Contacts between the two chains:
Residue D70 in protein 1 is in contact with residue R3 in protein 2 (closest heavy-atom distance 4.5 Å).
Residue W167 in protein 1 contacts residue K1 in protein 2 (closest heavy-atom distance 3.2 Å).
Residue Q63 in protein 1 contacts residue K1 in protein 2 (closest heavy-atom distance 3.5 Å).
Residue Y159 in protein 1 is in contact with residue R3 in protein 2 (closest heavy-atom distance 3.7 Å).
Residue Y156 in protein 1 contacts residue A6 in protein 2 (closest heavy-atom distance 3.0 Å).
Residue F99 in protein 1 is in contact with residue Y2 in protein 2 (closest heavy-atom distance 3.6 Å).
Residue W73 in protein 1 is in contact with residue V9 in protein 2 (closest heavy-atom distance 3.4 Å).
Residue A24 in protein 1 is in contact with residue Y2 in protein 2 (closest heavy-atom distance 3.9 Å).
Residue Y171 in protein 1 interacts with residue K1 in protein 2 (closest heavy-atom distance 2.8 Å).
Residue Y59 in protein 1 is in contact with residue K1 in protein 2 (closest heavy-atom distance 3.9 Å).
Residue W73 in protein 1 interacts with residue S7 in protein 2 (closest heavy-atom distance 2.8 Å).
Residue D70 in protein 1 is in contact with residue Y2 in protein 2 (closest heavy-atom distance 2.5 Å).
Residue Y7 in protein 1 is in contact with residue Y2 in protein 2 (closest heavy-atom distance 3.5 Å).
Residue R97 in protein 1 is in contact with residue Y2 in protein 2 (closest heavy-atom distance 3.9 Å).
Residue D70 in protein 1 contacts residue Q4 in protein 2 (closest heavy-atom distance 3.3 Å).
Residue F116 in protein 1 is in contact with residue V5 in protein 2 (closest heavy-atom distance 3.8 Å).
Residue E163 in protein 1 interacts with residue K1 in protein 2 (closest heavy-atom distance 3.3 Å).
Residue Y159 in protein 1 contacts residue K1 in protein 2 (closest heavy-atom distance 2.7 Å).
Residue W147 in protein 1 is in contact with residue V5 in protein 2 (closest heavy-atom distance 4.2 Å).
Residue D152 in protein 1 is in contact with residue S7 in protein 2 (closest heavy-atom distance 3.0 Å).
Residue T143 in protein 1 interacts with residue V9 in protein 2 (closest heavy-atom distance 2.9 Å).
Residue Y156 in protein 1 is in contact with residue V5 in protein 2 (closest heavy-atom distance 3.3 Å).
Residue R97 in protein 1 is in contact with residue Q4 in protein 2 (closest heavy-atom distance 3.7 Å).
Residue Q63 in protein 1 contacts residue Y2 in protein 2 (closest heavy-atom distance 2.8 Å).
Residue Y156 in protein 1 contacts residue Q4 in protein 2 (closest heavy-atom distance 4.2 Å).
Residue K146 in protein 1 interacts with residue H8 in protein 2 (closest heavy-atom distance 3.8 Å).
Residue Y7 in protein 1 contacts residue K1 in protein 2 (closest heavy-atom distance 3.0 Å).
Residue R66 in protein 1 contacts residue Q4 in protein 2 (closest heavy-atom distance 3.5 Å).
Residue W147 in protein 1 is in contact with residue V9 in protein 2 (closest heavy-atom distance 4.1 Å).
Residue F95 in protein 1 interacts with residue V9 in protein 2 (closest heavy-atom distance 4.3 Å).
Residue K146 in protein 1 interacts with residue V9 in protein 2 (closest heavy-atom distance 2.8 Å).
Residue F99 in protein 1 interacts with residue K1 in protein 2 (closest heavy-atom distance 4.4 Å).
Residue R97 in protein 1 is in contact with residue V5 in protein 2 (closest heavy-atom distance 3.6 Å).
Residue Y156 in protein 1 interacts with residue S7 in protein 2 (closest heavy-atom distance 4.5 Å).
Residue W147 in protein 1 contacts residue S7 in protein 2 (closest heavy-atom distance 3.3 Å).
Residue F45 in protein 1 is in contact with residue Y2 in protein 2 (closest heavy-atom distance 4.0 Å).
Residue F22 in protein 1 contacts residue Y2 in protein 2 (closest heavy-atom distance 4.0 Å).
Residue L5 in protein 1 is in contact with residue K1 in protein 2 (closest heavy-atom distance 3.8 Å).
Residue V9 in protein 1 is in contact with residue Y2 in protein 2 (closest heavy-atom distance 3.6 Å).
Residue Y84 in protein 1 contacts residue V9 in protein 2 (closest heavy-atom distance 2.5 Å).
Residue V76 in protein 1 interacts with residue H8 in protein 2 (closest heavy-atom distance 3.8 Å).
Residue Y155 in protein 1 interacts with residue A6 in protein 2 (closest heavy-atom distance 4.0 Å).
Residue S77 in protein 1 interacts with residue V9 in protein 2 (closest heavy-atom distance 3.5 Å).
Residue A150 in protein 1 contacts residue S7 in protein 2 (closest heavy-atom distance 4.4 Å).
Residue F99 in protein 1 interacts with residue R3 in protein 2 (closest heavy-atom distance 3.7 Å).
Residue E62 in protein 1 contacts residue K1 in protein 2 (closest heavy-atom distance 2.6 Å).
Residue R66 in protein 1 is in contact with residue K1 in protein 2 (closest heavy-atom distance 4.1 Å).
Residue W147 in protein 1 contacts residue H8 in protein 2 (closest heavy-atom distance 3.0 Å).
Residue E163 in protein 1 interacts with residue R3 in protein 2 (closest heavy-atom distance 2.7 Å).
Residue R66 in protein 1 interacts with residue R3 in protein 2 (closest heavy-atom distance 3.3 Å).
Residue S69 in protein 1 interacts with residue Q4 in protein 2 (closest heavy-atom distance 3.7 Å).
Residue A67 in protein 1 contacts residue Y2 in protein 2 (closest heavy-atom distance 4.2 Å).
Residue D152 in protein 1 is in contact with residue A6 in protein 2 (closest heavy-atom distance 3.6 Å).
Residue Y123 in protein 1 is in contact with residue V9 in protein 2 (closest heavy-atom distance 4.4 Å).
Residue R97 in protein 1 is in contact with residue R3 in protein 2 (closest heavy-atom distance 2.7 Å).
Residue W73 in protein 1 is in contact with residue V5 in protein 2 (closest heavy-atom distance 3.3 Å).
Residue R66 in protein 1 interacts with residue Y2 in protein 2 (closest heavy-atom distance 2.8 Å).
Residue W73 in protein 1 is in contact with residue H8 in protein 2 (closest heavy-atom distance 3.5 Å).
Residue D70 in protein 1 interacts with residue V5 in protein 2 (closest heavy-atom distance 2.6 Å).
Residue T80 in protein 1 is in contact with residue V9 in protein 2 (closest heavy-atom distance 3.7 Å).

The following describes two proteins that form a bound complex.

Sequence of protein 1:
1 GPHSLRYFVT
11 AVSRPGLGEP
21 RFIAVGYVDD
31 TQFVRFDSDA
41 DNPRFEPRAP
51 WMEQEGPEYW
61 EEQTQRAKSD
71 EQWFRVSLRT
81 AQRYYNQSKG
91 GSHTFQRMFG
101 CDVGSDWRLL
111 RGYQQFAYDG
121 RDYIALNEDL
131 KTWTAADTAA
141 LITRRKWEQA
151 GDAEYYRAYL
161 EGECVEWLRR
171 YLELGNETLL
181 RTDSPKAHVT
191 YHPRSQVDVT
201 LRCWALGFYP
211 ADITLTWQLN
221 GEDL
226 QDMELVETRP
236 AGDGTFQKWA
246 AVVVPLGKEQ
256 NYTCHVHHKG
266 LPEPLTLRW

Sequence of protein 2:
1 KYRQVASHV